Sequence of chain B:
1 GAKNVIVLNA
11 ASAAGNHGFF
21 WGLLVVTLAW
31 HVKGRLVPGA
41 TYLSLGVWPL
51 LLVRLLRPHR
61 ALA

These two protein chains interact to form a complex.

Interface contacts:
Residue I6 in chain A contacts residue V5 in chain B (closest heavy-atom distance 3.2 Å).
Residue I6 in chain A interacts with residue I6 in chain B (closest heavy-atom distance 4.2 Å).
Residue A29 in chain A is in contact with residue F20 in chain B (closest heavy-atom distance 4.0 Å).
Residue V25 in chain A is in contact with residue W21 in chain B (closest heavy-atom distance 3.9 Å).
Residue G39 in chain A is in contact with residue H31 in chain B (closest heavy-atom distance 4.3 Å).
Residue L45 in chain A contacts residue L36 in chain B (closest heavy-atom distance 4.6 Å).
Residue L36 in chain A is in contact with residue L23 in chain B (closest heavy-atom distance 5.0 Å).
Residue V7 in chain A interacts with residue V5 in chain B (closest heavy-atom distance 3.6 Å).
Residue K3 in chain A contacts residue A2 in chain B (closest heavy-atom distance 4.0 Å).
Residue A40 in chain A contacts residue W30 in chain B (closest heavy-atom distance 3.7 Å).
Residue Y42 in chain A contacts residue G34 in chain B (closest heavy-atom distance 4.9 Å).
Residue V32 in chain A contacts residue L24 in chain B (closest heavy-atom distance 3.7 Å).
Residue A10 in chain A interacts with residue V5 in chain B (closest heavy-atom distance 3.5 Å).
Residue L28 in chain A contacts residue L24 in chain B (closest heavy-atom distance 4.1 Å).
Residue L43 in chain A contacts residue V37 in chain B (closest heavy-atom distance 4.1 Å).
Residue A10 in chain A interacts with residue L8 in chain B (closest heavy-atom distance 3.9 Å).
Residue G39 in chain A is in contact with residue K33 in chain B (closest heavy-atom distance 3.6 Å).
Residue K3 in chain A interacts with residue V5 in chain B (closest heavy-atom distance 5.0 Å).
Residue W48 in chain A is in contact with residue L36 in chain B (closest heavy-atom distance 4.5 Å).
Residue V32 in chain A contacts residue T27 in chain B (closest heavy-atom distance 3.4 Å).
Residue N9 in chain A contacts residue N9 in chain B (closest heavy-atom distance 4.8 Å).
Residue L36 in chain A contacts residue W30 in chain B (closest heavy-atom distance 4.3 Å).
Residue V25 in chain A interacts with residue L24 in chain B (closest heavy-atom distance 4.9 Å).
Residue A29 in chain A is in contact with residue L24 in chain B (closest heavy-atom distance 4.5 Å).
Residue V32 in chain A is in contact with residue L28 in chain B (closest heavy-atom distance 4.1 Å).
Residue L36 in chain A interacts with residue T27 in chain B (closest heavy-atom distance 3.7 Å).
Residue Y42 in chain A interacts with residue K33 in chain B (closest heavy-atom distance 2.9 Å).
Residue R35 in chain A is in contact with residue H31 in chain B (closest heavy-atom distance 3.6 Å).
Residue P38 in chain A interacts with residue H31 in chain B (closest heavy-atom distance 4.7 Å).
Residue G39 in chain A contacts residue W30 in chain B (closest heavy-atom distance 3.4 Å).
Residue W48 in chain A is in contact with residue A40 in chain B (closest heavy-atom distance 5.0 Å).
Residue A13 in chain A interacts with residue L8 in chain B (closest heavy-atom distance 4.4 Å).
Residue K3 in chain A is in contact with residue G1 in chain B (closest heavy-atom distance 2.7 Å).
Residue W30 in chain A interacts with residue F20 in chain B (closest heavy-atom distance 3.5 Å).
Residue K33 in chain A is in contact with residue F20 in chain B (closest heavy-atom distance 4.2 Å).
Residue Y42 in chain A is in contact with residue W30 in chain B (closest heavy-atom distance 4.5 Å).
Residue R35 in chain A is in contact with residue L28 in chain B (closest heavy-atom distance 4.1 Å).

Sequence of chain A:
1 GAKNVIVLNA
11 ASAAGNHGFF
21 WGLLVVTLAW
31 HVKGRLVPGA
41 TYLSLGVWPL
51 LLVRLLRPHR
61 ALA